Interface contacts:
Residue L147 in protein 1 interacts with residue L126 in protein 2 (closest heavy-atom distance 2.6 Å).
Residue F98 in protein 1 is in contact with residue D30 in protein 2 (closest heavy-atom distance 2.5 Å).
Residue I167 in protein 1 is in contact with residue A106 in protein 2 (closest heavy-atom distance 2.8 Å).
Residue K96 in protein 1 is in contact with residue V24 in protein 2 (closest heavy-atom distance 3.2 Å).
Residue V176 in protein 1 interacts with residue E25 in protein 2 (closest heavy-atom distance 2.6 Å).
Residue Y162 in protein 1 interacts with residue R113 in protein 2 (closest heavy-atom distance 3.2 Å).
Residue G87 in protein 1 contacts residue D76 in protein 2 (closest heavy-atom distance 3.8 Å).
Residue F51 in protein 1 contacts residue P118 in protein 2 (closest heavy-atom distance 3.0 Å).
Residue R128 in protein 1 interacts with residue R122 in protein 2 (closest heavy-atom distance 3.5 Å).
Residue N90 in protein 1 contacts residue K9 in protein 2 (closest heavy-atom distance 3.5 Å).
Residue S171 in protein 1 interacts with residue A106 in protein 2 (closest heavy-atom distance 3.5 Å).
Residue L155 in protein 1 interacts with residue P118 in protein 2 (closest heavy-atom distance 3.4 Å).
Residue L92 in protein 1 contacts residue K9 in protein 2 (closest heavy-atom distance 3.0 Å).
Residue Y91 in protein 1 interacts with residue V75 in protein 2 (closest heavy-atom distance 3.3 Å).
Residue S52 in protein 1 is in contact with residue P118 in protein 2 (closest heavy-atom distance 3.8 Å).
Residue Q163 in protein 1 contacts residue R113 in protein 2 (closest heavy-atom distance 3.4 Å).
Residue V152 in protein 1 contacts residue H119 in protein 2 (closest heavy-atom distance 3.3 Å).
Residue F51 in protein 1 contacts residue Q117 in protein 2 (closest heavy-atom distance 3.1 Å).
Residue R47 in protein 1 contacts residue W32 in protein 2 (closest heavy-atom distance 2.8 Å).
Residue N40 in protein 1 interacts with residue R69 in protein 2 (closest heavy-atom distance 1.8 Å).
Residue P93 in protein 1 contacts residue V75 in protein 2 (closest heavy-atom distance 3.3 Å).
Residue R128 in protein 1 interacts with residue E125 in protein 2 (closest heavy-atom distance 3.0 Å).
Residue Q170 in protein 1 contacts residue W32 in protein 2 (closest heavy-atom distance 3.8 Å).
Residue V176 in protein 1 contacts residue D30 in protein 2 (closest heavy-atom distance 3.2 Å).
Residue L149 in protein 1 contacts residue N127 in protein 2 (closest heavy-atom distance 3.6 Å).
Residue V36 in protein 1 contacts residue D30 in protein 2 (closest heavy-atom distance 3.5 Å).
Residue Y91 in protein 1 contacts residue K9 in protein 2 (closest heavy-atom distance 2.1 Å).
Residue I167 in protein 1 is in contact with residue R110 in protein 2 (closest heavy-atom distance 2.9 Å).
Residue F51 in protein 1 is in contact with residue D116 in protein 2 (closest heavy-atom distance 3.7 Å).
Residue N40 in protein 1 contacts residue W32 in protein 2 (closest heavy-atom distance 3.9 Å).
Residue K180 in protein 1 interacts with residue D20 in protein 2 (closest heavy-atom distance 2.5 Å).
Residue I49 in protein 1 is in contact with residue R113 in protein 2 (closest heavy-atom distance 2.4 Å).
Residue P89 in protein 1 contacts residue K9 in protein 2 (closest heavy-atom distance 3.7 Å).
Residue V152 in protein 1 interacts with residue N120 in protein 2 (closest heavy-atom distance 3.6 Å).
Residue D44 in protein 1 contacts residue A65 in protein 2 (closest heavy-atom distance 2.8 Å).
Residue I86 in protein 1 contacts residue H13 in protein 2 (closest heavy-atom distance 2.5 Å).
Residue Q170 in protein 1 contacts residue T109 in protein 2 (closest heavy-atom distance 4.0 Å).
Residue A129 in protein 1 interacts with residue K130 in protein 2 (closest heavy-atom distance 3.4 Å).
Residue R128 in protein 1 interacts with residue K130 in protein 2 (closest heavy-atom distance 1.1 Å).
Residue R47 in protein 1 contacts residue T109 in protein 2 (closest heavy-atom distance 2.8 Å).
Residue T148 in protein 1 is in contact with residue L126 in protein 2 (closest heavy-atom distance 4.0 Å).
Residue R173 in protein 1 interacts with residue D101 in protein 2 (closest heavy-atom distance 3.7 Å).
Residue I49 in protein 1 is in contact with residue D116 in protein 2 (closest heavy-atom distance 3.1 Å).
Residue G87 in protein 1 interacts with residue G10 in protein 2 (closest heavy-atom distance 3.5 Å).
Residue G87 in protein 1 is in contact with residue G11 in protein 2 (closest heavy-atom distance 3.9 Å).
Residue Q170 in protein 1 contacts residue I105 in protein 2 (closest heavy-atom distance 2.7 Å).
Residue R47 in protein 1 interacts with residue R113 in protein 2 (closest heavy-atom distance 2.5 Å).
Residue Q163 in protein 1 contacts residue R110 in protein 2 (closest heavy-atom distance 3.6 Å).
Residue Y91 in protein 1 contacts residue D76 in protein 2 (closest heavy-atom distance 3.2 Å).
Residue F51 in protein 1 is in contact with residue R113 in protein 2 (closest heavy-atom distance 3.4 Å).
Residue G48 in protein 1 is in contact with residue S112 in protein 2 (closest heavy-atom distance 3.5 Å).
Residue R47 in protein 1 contacts residue L64 in protein 2 (closest heavy-atom distance 2.4 Å).
Residue N50 in protein 1 contacts residue D116 in protein 2 (closest heavy-atom distance 2.4 Å).
Residue K156 in protein 1 is in contact with residue P118 in protein 2 (closest heavy-atom distance 3.6 Å).
Residue K156 in protein 1 contacts residue P154 in protein 2 (closest heavy-atom distance 3.3 Å).
Residue V152 in protein 1 interacts with residue P118 in protein 2 (closest heavy-atom distance 3.2 Å).
Residue A159 in protein 1 contacts residue P118 in protein 2 (closest heavy-atom distance 3.2 Å).
Residue R47 in protein 1 interacts with residue S112 in protein 2 (closest heavy-atom distance 2.6 Å).
Residue R173 in protein 1 is in contact with residue K102 in protein 2 (closest heavy-atom distance 2.1 Å).
Residue A159 in protein 1 contacts residue R113 in protein 2 (closest heavy-atom distance 3.9 Å).

Sequence of protein 2:
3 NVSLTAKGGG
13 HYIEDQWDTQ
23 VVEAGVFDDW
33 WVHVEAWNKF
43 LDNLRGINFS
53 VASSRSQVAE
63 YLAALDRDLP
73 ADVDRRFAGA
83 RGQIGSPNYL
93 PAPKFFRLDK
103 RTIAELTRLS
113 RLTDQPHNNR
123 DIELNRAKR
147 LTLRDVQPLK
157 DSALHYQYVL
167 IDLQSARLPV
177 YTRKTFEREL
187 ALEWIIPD

The following describes two proteins that form a bound complex.

Sequence of protein 1:
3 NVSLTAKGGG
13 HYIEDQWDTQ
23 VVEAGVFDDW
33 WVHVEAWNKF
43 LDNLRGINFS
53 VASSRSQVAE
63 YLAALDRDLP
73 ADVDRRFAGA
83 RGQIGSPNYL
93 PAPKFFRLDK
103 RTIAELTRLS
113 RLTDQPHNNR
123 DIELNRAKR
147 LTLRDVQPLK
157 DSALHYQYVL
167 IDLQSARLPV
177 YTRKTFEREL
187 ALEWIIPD